Sequence of the second protein:
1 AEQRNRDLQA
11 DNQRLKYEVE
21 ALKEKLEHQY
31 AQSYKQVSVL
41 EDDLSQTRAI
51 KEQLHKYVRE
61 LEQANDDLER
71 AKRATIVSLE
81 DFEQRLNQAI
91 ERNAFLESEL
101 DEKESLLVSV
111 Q

This data describes a binding interaction between two proteins.

Interface contacts:
Residue L8 in the first protein interacts with residue L8 in the second protein (closest heavy-atom distance 3.8 Å).
Residue Q9 in the first protein interacts with residue L8 in the second protein (closest heavy-atom distance 3.6 Å).
Residue L26 in the first protein contacts residue K25 in the second protein (closest heavy-atom distance 3.5 Å).
Residue N12 in the first protein is in contact with residue N12 in the second protein (closest heavy-atom distance 2.9 Å).
Residue K25 in the first protein contacts residue L26 in the second protein (closest heavy-atom distance 3.5 Å).
Residue Y30 in the first protein contacts residue K25 in the second protein (closest heavy-atom distance 2.2 Å).
Residue N12 in the first protein contacts residue L15 in the second protein (closest heavy-atom distance 3.6 Å).
Residue L68 in the first protein contacts residue L68 in the second protein (closest heavy-atom distance 4.2 Å).
Residue L22 in the first protein contacts residue K23 in the second protein (closest heavy-atom distance 3.8 Å).
Residue S33 in the first protein is in contact with residue Q29 in the second protein (closest heavy-atom distance 3.4 Å).
Residue L54 in the first protein is in contact with residue L54 in the second protein (closest heavy-atom distance 4.2 Å).
Residue Q36 in the first protein is in contact with residue V37 in the second protein (closest heavy-atom distance 3.4 Å).
Residue K16 in the first protein is in contact with residue L15 in the second protein (closest heavy-atom distance 3.8 Å).
Residue Y57 in the first protein interacts with residue L61 in the second protein (closest heavy-atom distance 3.8 Å).
Residue D11 in the first protein contacts residue N12 in the second protein (closest heavy-atom distance 4.0 Å).
Residue L22 in the first protein is in contact with residue L22 in the second protein (closest heavy-atom distance 3.9 Å).
Residue V19 in the first protein interacts with residue L22 in the second protein (closest heavy-atom distance 3.9 Å).
Residue N12 in the first protein is in contact with residue L8 in the second protein (closest heavy-atom distance 3.8 Å).
Residue Q36 in the first protein interacts with residue L40 in the second protein (closest heavy-atom distance 4.3 Å).
Residue N5 in the first protein contacts residue N5 in the second protein (closest heavy-atom distance 2.9 Å).
Residue L26 in the first protein is in contact with residue L22 in the second protein (closest heavy-atom distance 4.0 Å).
Residue L22 in the first protein interacts with residue V19 in the second protein (closest heavy-atom distance 3.7 Å).
Residue F82 in the first protein is in contact with residue F82 in the second protein (closest heavy-atom distance 3.6 Å).
Residue E18 in the first protein is in contact with residue V19 in the second protein (closest heavy-atom distance 3.5 Å).
Residue V19 in the first protein interacts with residue E18 in the second protein (closest heavy-atom distance 3.9 Å).
Residue D43 in the first protein contacts residue L40 in the second protein (closest heavy-atom distance 3.3 Å).
Residue N12 in the first protein is in contact with residue D11 in the second protein (closest heavy-atom distance 3.9 Å).
Residue V19 in the first protein contacts residue L15 in the second protein (closest heavy-atom distance 4.0 Å).
Residue Q9 in the first protein is in contact with residue R4 in the second protein (closest heavy-atom distance 4.3 Å).
Residue L8 in the first protein is in contact with residue Q9 in the second protein (closest heavy-atom distance 4.2 Å).
Residue Q36 in the first protein interacts with residue Q36 in the second protein (closest heavy-atom distance 4.0 Å).
Residue L8 in the first protein is in contact with residue N12 in the second protein (closest heavy-atom distance 2.9 Å).
Residue A1 in the first protein is in contact with residue N5 in the second protein (closest heavy-atom distance 2.9 Å).
Residue N5 in the first protein contacts residue R4 in the second protein (closest heavy-atom distance 3.9 Å).
Residue Y30 in the first protein interacts with residue Q29 in the second protein (closest heavy-atom distance 4.1 Å).
Residue L86 in the first protein interacts with residue F82 in the second protein (closest heavy-atom distance 4.0 Å).
Residue Q36 in the first protein contacts residue S33 in the second protein (closest heavy-atom distance 3.2 Å).
Residue L15 in the first protein interacts with residue V19 in the second protein (closest heavy-atom distance 4.1 Å).
Residue N5 in the first protein interacts with residue L8 in the second protein (closest heavy-atom distance 4.0 Å).
Residue L26 in the first protein contacts residue L26 in the second protein (closest heavy-atom distance 3.4 Å).
Residue Q29 in the first protein interacts with residue L26 in the second protein (closest heavy-atom distance 4.2 Å).
Residue R4 in the first protein interacts with residue N5 in the second protein (closest heavy-atom distance 3.2 Å).
Residue L15 in the first protein contacts residue N12 in the second protein (closest heavy-atom distance 3.4 Å).
Residue E18 in the first protein is in contact with residue K23 in the second protein (closest heavy-atom distance 3.2 Å).
Residue L40 in the first protein interacts with residue L40 in the second protein (closest heavy-atom distance 4.3 Å).
Residue R4 in the first protein is in contact with residue Q9 in the second protein (closest heavy-atom distance 2.5 Å).
Residue L40 in the first protein is in contact with residue Q36 in the second protein (closest heavy-atom distance 3.9 Å).
Residue L15 in the first protein interacts with residue K16 in the second protein (closest heavy-atom distance 4.1 Å).
Residue Q29 in the first protein interacts with residue Q29 in the second protein (closest heavy-atom distance 3.7 Å).
Residue V39 in the first protein is in contact with residue L40 in the second protein (closest heavy-atom distance 3.8 Å).
Residue L15 in the first protein interacts with residue L15 in the second protein (closest heavy-atom distance 3.8 Å).
Residue L61 in the first protein contacts residue L61 in the second protein (closest heavy-atom distance 3.8 Å).
Residue Q29 in the first protein interacts with residue Y30 in the second protein (closest heavy-atom distance 3.5 Å).
Residue T47 in the first protein contacts residue D43 in the second protein (closest heavy-atom distance 4.2 Å).
Residue K23 in the first protein is in contact with residue L22 in the second protein (closest heavy-atom distance 4.2 Å).
Residue V19 in the first protein is in contact with residue V19 in the second protein (closest heavy-atom distance 3.4 Å).
Residue D43 in the first protein contacts residue D43 in the second protein (closest heavy-atom distance 2.5 Å).
Residue K23 in the first protein is in contact with residue E18 in the second protein (closest heavy-atom distance 3.3 Å).
Residue L8 in the first protein is in contact with residue N5 in the second protein (closest heavy-atom distance 3.2 Å).
Residue S33 in the first protein is in contact with residue S33 in the second protein (closest heavy-atom distance 3.2 Å).

Sequence of the first protein:
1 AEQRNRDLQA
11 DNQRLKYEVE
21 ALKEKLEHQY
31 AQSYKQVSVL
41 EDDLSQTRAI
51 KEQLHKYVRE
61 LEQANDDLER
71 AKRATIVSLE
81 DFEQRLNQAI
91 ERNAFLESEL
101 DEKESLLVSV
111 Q